Sequence of protein 2:
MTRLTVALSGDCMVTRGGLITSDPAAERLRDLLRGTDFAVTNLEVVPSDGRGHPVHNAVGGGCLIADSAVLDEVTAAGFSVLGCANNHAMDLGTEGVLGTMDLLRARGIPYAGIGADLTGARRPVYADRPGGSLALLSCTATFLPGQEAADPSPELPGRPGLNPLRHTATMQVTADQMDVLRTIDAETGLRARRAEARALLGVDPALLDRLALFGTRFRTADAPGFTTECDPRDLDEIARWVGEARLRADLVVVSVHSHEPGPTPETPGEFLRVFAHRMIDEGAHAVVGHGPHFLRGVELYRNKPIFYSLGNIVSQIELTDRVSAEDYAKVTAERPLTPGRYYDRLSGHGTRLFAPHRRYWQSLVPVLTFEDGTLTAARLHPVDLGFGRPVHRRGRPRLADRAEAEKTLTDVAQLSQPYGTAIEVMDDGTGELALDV

Sequence of protein 1:
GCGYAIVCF

Interface contacts:
Residue P263 in protein 2 contacts residue Y15 in protein 1 (closest heavy-atom distance 3.8 Å).
Residue A58 in protein 2 is in contact with residue F20 in protein 1 (closest heavy-atom distance 3.5 Å).
Residue T142 in protein 2 contacts residue G12 in protein 1 (closest heavy-atom distance 4.5 Å).
Residue V59 in protein 2 interacts with residue F20 in protein 1 (closest heavy-atom distance 3.2 Å).
Residue H88 in protein 2 interacts with residue F20 in protein 1 (closest heavy-atom distance 4.5 Å).
Residue V59 in protein 2 interacts with residue I17 in protein 1 (closest heavy-atom distance 3.3 Å).
Residue F143 in protein 2 interacts with residue G12 in protein 1 (closest heavy-atom distance 3.5 Å).
Residue P263 in protein 2 is in contact with residue A16 in protein 1 (closest heavy-atom distance 3.6 Å).
Residue G61 in protein 2 contacts residue F20 in protein 1 (closest heavy-atom distance 3.5 Å).
Residue H261 in protein 2 interacts with residue A16 in protein 1 (closest heavy-atom distance 5.0 Å).
Residue T230 in protein 2 contacts residue Y15 in protein 1 (closest heavy-atom distance 3.8 Å).
Residue I319 in protein 2 interacts with residue F20 in protein 1 (closest heavy-atom distance 4.5 Å).
Residue H295 in protein 2 interacts with residue F20 in protein 1 (closest heavy-atom distance 2.8 Å).
Residue F356 in protein 2 contacts residue F20 in protein 1 (closest heavy-atom distance 3.6 Å).
Residue F273 in protein 2 contacts residue Y15 in protein 1 (closest heavy-atom distance 3.8 Å).
Residue V59 in protein 2 is in contact with residue V18 in protein 1 (closest heavy-atom distance 4.3 Å).
Residue H261 in protein 2 is in contact with residue F20 in protein 1 (closest heavy-atom distance 3.0 Å).
Residue G60 in protein 2 is in contact with residue F20 in protein 1 (closest heavy-atom distance 3.4 Å).
Residue F228 in protein 2 contacts residue Y15 in protein 1 (closest heavy-atom distance 3.8 Å).
Residue G61 in protein 2 interacts with residue C19 in protein 1 (closest heavy-atom distance 4.5 Å).
Residue T142 in protein 2 is in contact with residue C13 in protein 1 (closest heavy-atom distance 4.7 Å).
Residue T142 in protein 2 contacts residue C19 in protein 1 (closest heavy-atom distance 3.9 Å).
Residue V59 in protein 2 is in contact with residue C13 in protein 1 (closest heavy-atom distance 3.3 Å).
Residue L144 in protein 2 contacts residue G12 in protein 1 (closest heavy-atom distance 4.3 Å).
Residue G293 in protein 2 is in contact with residue F20 in protein 1 (closest heavy-atom distance 4.5 Å).
Residue V59 in protein 2 interacts with residue G12 in protein 1 (closest heavy-atom distance 5.0 Å).
Residue E262 in protein 2 is in contact with residue Y15 in protein 1 (closest heavy-atom distance 3.2 Å).
Residue H167 in protein 2 contacts residue Y15 in protein 1 (closest heavy-atom distance 3.4 Å).
Residue L355 in protein 2 is in contact with residue F20 in protein 1 (closest heavy-atom distance 3.9 Å).
Residue H261 in protein 2 is in contact with residue C19 in protein 1 (closest heavy-atom distance 3.5 Å).
Residue G60 in protein 2 contacts residue C19 in protein 1 (closest heavy-atom distance 3.1 Å).
Residue P145 in protein 2 is in contact with residue G12 in protein 1 (closest heavy-atom distance 3.5 Å).
Residue V59 in protein 2 contacts residue C19 in protein 1 (closest heavy-atom distance 3.2 Å).
Residue A169 in protein 2 is in contact with residue Y15 in protein 1 (closest heavy-atom distance 4.0 Å).
Residue N87 in protein 2 contacts residue C19 in protein 1 (closest heavy-atom distance 3.5 Å).

This data describes a binding interaction between two proteins.